Contacts between the two chains:
Residue N3 in chain A interacts with residue R67 in chain B (closest heavy-atom distance 4.4 Å).
Residue D127 in chain A interacts with residue R67 in chain B (closest heavy-atom distance 4.2 Å).
Residue N131 in chain A is in contact with residue R67 in chain B (closest heavy-atom distance 4.0 Å).
Residue D130 in chain A interacts with residue R67 in chain B (closest heavy-atom distance 1.3 Å).
Residue C129 in chain A interacts with residue R67 in chain B (closest heavy-atom distance 3.7 Å).

Sequence of chain A:
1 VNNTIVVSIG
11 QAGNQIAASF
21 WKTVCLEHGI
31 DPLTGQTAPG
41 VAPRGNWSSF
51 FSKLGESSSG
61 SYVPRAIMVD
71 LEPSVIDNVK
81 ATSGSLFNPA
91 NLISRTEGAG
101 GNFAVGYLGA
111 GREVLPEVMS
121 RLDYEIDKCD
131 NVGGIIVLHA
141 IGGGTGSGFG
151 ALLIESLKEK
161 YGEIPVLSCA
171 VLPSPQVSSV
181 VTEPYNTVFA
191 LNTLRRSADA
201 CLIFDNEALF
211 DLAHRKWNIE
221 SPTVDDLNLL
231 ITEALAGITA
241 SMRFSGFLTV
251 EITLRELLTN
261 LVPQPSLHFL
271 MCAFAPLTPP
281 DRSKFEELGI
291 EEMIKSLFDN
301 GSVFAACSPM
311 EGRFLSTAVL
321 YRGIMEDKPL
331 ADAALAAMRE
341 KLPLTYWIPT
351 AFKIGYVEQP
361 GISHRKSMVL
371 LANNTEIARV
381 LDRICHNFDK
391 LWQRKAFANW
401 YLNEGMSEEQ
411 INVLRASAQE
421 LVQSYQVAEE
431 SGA

Sequence of chain B:
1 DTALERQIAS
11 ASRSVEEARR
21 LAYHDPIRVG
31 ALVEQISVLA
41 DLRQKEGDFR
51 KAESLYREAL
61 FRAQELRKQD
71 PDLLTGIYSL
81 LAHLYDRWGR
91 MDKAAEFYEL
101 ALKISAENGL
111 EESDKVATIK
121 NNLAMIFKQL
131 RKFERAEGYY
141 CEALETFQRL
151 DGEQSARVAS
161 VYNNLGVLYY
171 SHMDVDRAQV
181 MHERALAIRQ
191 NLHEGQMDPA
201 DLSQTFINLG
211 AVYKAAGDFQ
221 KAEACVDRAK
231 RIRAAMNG

These two protein chains interact to form a complex.